Sequence of protein 2:
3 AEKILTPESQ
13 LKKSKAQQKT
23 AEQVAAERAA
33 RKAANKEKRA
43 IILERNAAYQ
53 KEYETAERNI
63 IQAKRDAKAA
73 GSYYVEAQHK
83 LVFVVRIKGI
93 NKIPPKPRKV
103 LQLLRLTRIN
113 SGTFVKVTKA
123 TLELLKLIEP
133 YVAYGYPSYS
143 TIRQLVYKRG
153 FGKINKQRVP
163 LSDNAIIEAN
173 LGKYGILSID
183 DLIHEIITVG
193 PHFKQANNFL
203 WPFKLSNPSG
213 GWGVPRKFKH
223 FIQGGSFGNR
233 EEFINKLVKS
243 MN

Sequence of protein 1:
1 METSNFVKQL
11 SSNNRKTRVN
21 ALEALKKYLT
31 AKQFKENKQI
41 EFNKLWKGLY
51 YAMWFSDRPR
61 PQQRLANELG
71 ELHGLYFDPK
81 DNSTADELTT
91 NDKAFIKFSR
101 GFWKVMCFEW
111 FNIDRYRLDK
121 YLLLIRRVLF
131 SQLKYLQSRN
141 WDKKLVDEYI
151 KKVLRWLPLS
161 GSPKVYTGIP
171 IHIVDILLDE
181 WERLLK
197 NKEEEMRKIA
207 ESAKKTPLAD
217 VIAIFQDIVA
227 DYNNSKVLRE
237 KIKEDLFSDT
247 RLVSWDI

Interface contacts:
Residue D119 in protein 1 is in contact with residue P9 in protein 2 (closest heavy-atom distance 3.9 Å).
Residue D119 in protein 1 contacts residue E10 in protein 2 (closest heavy-atom distance 4.6 Å).
Residue L122 in protein 1 interacts with residue E10 in protein 2 (closest heavy-atom distance 4.0 Å).

These two protein chains interact to form a complex.